Sequence of the second protein:
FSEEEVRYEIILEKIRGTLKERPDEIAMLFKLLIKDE

This data describes a binding interaction between two proteins.

Residue-level contacts at the interface:
Residue E85 in the first protein contacts residue I11 in the second protein (closest heavy-atom distance 3.4 Å).
Residue D36 in the first protein interacts with residue K31 in the second protein (closest heavy-atom distance 3.1 Å).
Residue L62 in the first protein contacts residue Y8 in the second protein (closest heavy-atom distance 3.6 Å).
Residue I16 in the first protein interacts with residue I34 in the second protein (closest heavy-atom distance 3.7 Å).
Residue Y74 in the first protein is in contact with residue I26 in the second protein (closest heavy-atom distance 4.1 Å).
Residue F65 in the first protein is in contact with residue L33 in the second protein (closest heavy-atom distance 3.9 Å).
Residue V23 in the first protein contacts residue R16 in the second protein (closest heavy-atom distance 2.9 Å).
Residue I75 in the first protein is in contact with residue K14 in the second protein (closest heavy-atom distance 3.7 Å).
Residue Y74 in the first protein is in contact with residue E25 in the second protein (closest heavy-atom distance 3.9 Å).
Residue T27 in the first protein interacts with residue R16 in the second protein (closest heavy-atom distance 3.6 Å).
Residue I31 in the first protein interacts with residue F30 in the second protein (closest heavy-atom distance 4.0 Å).
Residue E30 in the first protein interacts with residue P23 in the second protein (closest heavy-atom distance 3.7 Å).
Residue M12 in the first protein interacts with residue I34 in the second protein (closest heavy-atom distance 4.0 Å).
Residue L20 in the first protein contacts residue L19 in the second protein (closest heavy-atom distance 3.9 Å).
Residue V23 in the first protein interacts with residue L12 in the second protein (closest heavy-atom distance 4.2 Å).
Residue T77 in the first protein is in contact with residue K14 in the second protein (closest heavy-atom distance 2.7 Å).
Residue Y74 in the first protein interacts with residue R22 in the second protein (closest heavy-atom distance 3.9 Å).
Residue L19 in the first protein is in contact with residue F30 in the second protein (closest heavy-atom distance 4.2 Å).
Residue L62 in the first protein interacts with residue L12 in the second protein (closest heavy-atom distance 4.0 Å).
Residue S11 in the first protein interacts with residue E37 in the second protein (closest heavy-atom distance 3.3 Å).
Residue T27 in the first protein is in contact with residue K20 in the second protein (closest heavy-atom distance 2.9 Å).
Residue Q22 in the first protein interacts with residue Y8 in the second protein (closest heavy-atom distance 2.6 Å).
Residue S13 in the first protein is in contact with residue I34 in the second protein (closest heavy-atom distance 4.1 Å).
Residue F69 in the first protein contacts residue I26 in the second protein (closest heavy-atom distance 4.1 Å).
Residue I31 in the first protein contacts residue L19 in the second protein (closest heavy-atom distance 3.7 Å).
Residue F66 in the first protein interacts with residue I15 in the second protein (closest heavy-atom distance 4.0 Å).
Residue K55 in the first protein interacts with residue Y8 in the second protein (closest heavy-atom distance 3.5 Å).
Residue I31 in the first protein is in contact with residue I26 in the second protein (closest heavy-atom distance 4.1 Å).
Residue F65 in the first protein contacts residue F30 in the second protein (closest heavy-atom distance 3.6 Å).
Residue G78 in the first protein interacts with residue K14 in the second protein (closest heavy-atom distance 3.6 Å).
Residue F66 in the first protein is in contact with residue I11 in the second protein (closest heavy-atom distance 3.8 Å).
Residue E81 in the first protein contacts residue R7 in the second protein (closest heavy-atom distance 3.0 Å).
Residue L35 in the first protein interacts with residue A27 in the second protein (closest heavy-atom distance 3.3 Å).
Residue H34 in the first protein is in contact with residue P23 in the second protein (closest heavy-atom distance 3.7 Å).
Residue T27 in the first protein contacts residue L19 in the second protein (closest heavy-atom distance 3.6 Å).
Residue F69 in the first protein is in contact with residue L29 in the second protein (closest heavy-atom distance 3.4 Å).
Residue L35 in the first protein contacts residue K31 in the second protein (closest heavy-atom distance 3.6 Å).
Residue I31 in the first protein interacts with residue P23 in the second protein (closest heavy-atom distance 3.6 Å).
Residue I31 in the first protein is in contact with residue A27 in the second protein (closest heavy-atom distance 3.9 Å).
Residue L62 in the first protein is in contact with residue I11 in the second protein (closest heavy-atom distance 3.7 Å).
Residue H34 in the first protein is in contact with residue A27 in the second protein (closest heavy-atom distance 3.9 Å).
Residue E85 in the first protein interacts with residue R7 in the second protein (closest heavy-atom distance 3.6 Å).
Residue A59 in the first protein contacts residue Y8 in the second protein (closest heavy-atom distance 3.7 Å).
Residue Q22 in the first protein is in contact with residue L12 in the second protein (closest heavy-atom distance 3.5 Å).
Residue E63 in the first protein contacts residue I11 in the second protein (closest heavy-atom distance 3.7 Å).
Residue Q22 in the first protein contacts residue R16 in the second protein (closest heavy-atom distance 3.5 Å).
Residue K55 in the first protein is in contact with residue E5 in the second protein (closest heavy-atom distance 2.6 Å).
Residue S39 in the first protein contacts residue K31 in the second protein (closest heavy-atom distance 3.6 Å).
Residue E30 in the first protein interacts with residue K20 in the second protein (closest heavy-atom distance 3.5 Å).
Residue L19 in the first protein interacts with residue L19 in the second protein (closest heavy-atom distance 3.8 Å).
Residue E81 in the first protein contacts residue I11 in the second protein (closest heavy-atom distance 3.8 Å).
Residue M12 in the first protein is in contact with residue L33 in the second protein (closest heavy-atom distance 3.8 Å).
Residue L62 in the first protein is in contact with residue I15 in the second protein (closest heavy-atom distance 3.4 Å).
Residue H34 in the first protein interacts with residue D24 in the second protein (closest heavy-atom distance 3.5 Å).
Residue R84 in the first protein contacts residue R7 in the second protein (closest heavy-atom distance 3.6 Å).
Residue M12 in the first protein is in contact with residue E37 in the second protein (closest heavy-atom distance 2.6 Å).
Residue I16 in the first protein is in contact with residue F30 in the second protein (closest heavy-atom distance 3.8 Å).
Residue I75 in the first protein is in contact with residue T18 in the second protein (closest heavy-atom distance 3.0 Å).
Residue Y74 in the first protein is in contact with residue T18 in the second protein (closest heavy-atom distance 3.3 Å).
Residue F69 in the first protein is in contact with residue I15 in the second protein (closest heavy-atom distance 4.1 Å).

Sequence of the first protein:
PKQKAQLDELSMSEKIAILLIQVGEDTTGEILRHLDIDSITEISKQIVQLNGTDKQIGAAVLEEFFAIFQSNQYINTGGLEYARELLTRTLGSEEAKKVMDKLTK